Sequence of protein 2:
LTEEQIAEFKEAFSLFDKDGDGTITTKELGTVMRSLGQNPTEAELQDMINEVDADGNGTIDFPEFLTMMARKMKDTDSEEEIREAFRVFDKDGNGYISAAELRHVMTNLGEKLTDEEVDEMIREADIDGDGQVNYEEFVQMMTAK

The following describes two proteins that form a bound complex.

Sequence of protein 1:
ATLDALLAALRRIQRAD

Residue-level contacts at the interface:
Residue F98 in protein 2 is in contact with residue L3 in protein 1 (closest heavy-atom distance 4.3 Å).
Residue M151 in protein 2 interacts with residue R11 in protein 1 (closest heavy-atom distance 3.5 Å).
Residue M115 in protein 2 contacts residue A1 in protein 1 (closest heavy-atom distance 4.5 Å).
Residue K81 in protein 2 interacts with residue R12 in protein 1 (closest heavy-atom distance 3.4 Å).
Residue F25 in protein 2 is in contact with residue A9 in protein 1 (closest heavy-atom distance 3.7 Å).
Residue M77 in protein 2 interacts with residue I13 in protein 1 (closest heavy-atom distance 3.8 Å).
Residue E133 in protein 2 is in contact with residue T2 in protein 1 (closest heavy-atom distance 3.0 Å).
Residue M42 in protein 2 contacts residue L10 in protein 1 (closest heavy-atom distance 4.5 Å).
Residue M150 in protein 2 contacts residue D4 in protein 1 (closest heavy-atom distance 3.6 Å).
Residue D56 in protein 2 interacts with residue A16 in protein 1 (closest heavy-atom distance 3.4 Å).
Residue M57 in protein 2 is in contact with residue A16 in protein 1 (closest heavy-atom distance 4.3 Å).
Residue M115 in protein 2 is in contact with residue L6 in protein 1 (closest heavy-atom distance 3.7 Å).
Residue L38 in protein 2 contacts residue I13 in protein 1 (closest heavy-atom distance 3.6 Å).
Residue A21 in protein 2 contacts residue A9 in protein 1 (closest heavy-atom distance 4.4 Å).
Residue M130 in protein 2 interacts with residue T2 in protein 1 (closest heavy-atom distance 3.7 Å).
Residue F18 in protein 2 contacts residue A5 in protein 1 (closest heavy-atom distance 3.9 Å).
Residue F74 in protein 2 interacts with residue A9 in protein 1 (closest heavy-atom distance 3.8 Å).
Residue F25 in protein 2 contacts residue L10 in protein 1 (closest heavy-atom distance 3.8 Å).
Residue M77 in protein 2 interacts with residue R12 in protein 1 (closest heavy-atom distance 2.8 Å).
Residue M151 in protein 2 interacts with residue L7 in protein 1 (closest heavy-atom distance 4.3 Å).
Residue E60 in protein 2 interacts with residue A16 in protein 1 (closest heavy-atom distance 3.4 Å).
Residue M78 in protein 2 contacts residue A9 in protein 1 (closest heavy-atom distance 3.7 Å).
Residue E90 in protein 2 interacts with residue R11 in protein 1 (closest heavy-atom distance 3.2 Å).
Residue M42 in protein 2 is in contact with residue Q14 in protein 1 (closest heavy-atom distance 2.9 Å).
Residue M150 in protein 2 interacts with residue L7 in protein 1 (closest heavy-atom distance 3.5 Å).
Residue M130 in protein 2 is in contact with residue A1 in protein 1 (closest heavy-atom distance 3.7 Å).
Residue E133 in protein 2 contacts residue L3 in protein 1 (closest heavy-atom distance 3.1 Å).
Residue D86 in protein 2 is in contact with residue R11 in protein 1 (closest heavy-atom distance 2.5 Å).
Residue F98 in protein 2 interacts with residue L6 in protein 1 (closest heavy-atom distance 3.6 Å).
Residue M150 in protein 2 contacts residue L3 in protein 1 (closest heavy-atom distance 3.5 Å).
Residue V41 in protein 2 contacts residue L10 in protein 1 (closest heavy-atom distance 4.3 Å).
Residue Q47 in protein 2 is in contact with residue Q14 in protein 1 (closest heavy-atom distance 3.4 Å).
Residue R80 in protein 2 contacts residue R12 in protein 1 (closest heavy-atom distance 3.7 Å).
Residue V61 in protein 2 contacts residue I13 in protein 1 (closest heavy-atom distance 4.1 Å).
Residue A134 in protein 2 contacts residue L3 in protein 1 (closest heavy-atom distance 3.7 Å).
Residue M78 in protein 2 interacts with residue R12 in protein 1 (closest heavy-atom distance 2.6 Å).
Residue L118 in protein 2 contacts residue L6 in protein 1 (closest heavy-atom distance 4.0 Å).
Residue E133 in protein 2 contacts residue D4 in protein 1 (closest heavy-atom distance 3.0 Å).
Residue T85 in protein 2 contacts residue R11 in protein 1 (closest heavy-atom distance 3.7 Å).
Residue M77 in protein 2 contacts residue A9 in protein 1 (closest heavy-atom distance 4.2 Å).
Residue E17 in protein 2 contacts residue A1 in protein 1 (closest heavy-atom distance 4.2 Å).
Residue M78 in protein 2 interacts with residue A5 in protein 1 (closest heavy-atom distance 3.4 Å).
Residue E20 in protein 2 interacts with residue A1 in protein 1 (closest heavy-atom distance 3.6 Å).
Residue E60 in protein 2 contacts residue D17 in protein 1 (closest heavy-atom distance 3.2 Å).
Residue M57 in protein 2 contacts residue R15 in protein 1 (closest heavy-atom distance 4.1 Å).
Residue I69 in protein 2 interacts with residue I13 in protein 1 (closest heavy-atom distance 4.0 Å).
Residue M57 in protein 2 contacts residue Q14 in protein 1 (closest heavy-atom distance 3.6 Å).
Residue E17 in protein 2 is in contact with residue A5 in protein 1 (closest heavy-atom distance 4.1 Å).
Residue A79 in protein 2 interacts with residue R12 in protein 1 (closest heavy-atom distance 3.9 Å).
Residue L45 in protein 2 is in contact with residue L10 in protein 1 (closest heavy-atom distance 3.6 Å).
Residue M78 in protein 2 is in contact with residue A8 in protein 1 (closest heavy-atom distance 3.8 Å).
Residue F98 in protein 2 contacts residue L10 in protein 1 (closest heavy-atom distance 4.5 Å).
Residue F98 in protein 2 interacts with residue L7 in protein 1 (closest heavy-atom distance 3.5 Å).
Residue M130 in protein 2 contacts residue L3 in protein 1 (closest heavy-atom distance 3.3 Å).
Residue E17 in protein 2 contacts residue T2 in protein 1 (closest heavy-atom distance 3.8 Å).
Residue F25 in protein 2 is in contact with residue I13 in protein 1 (closest heavy-atom distance 4.3 Å).
Residue A21 in protein 2 contacts residue A5 in protein 1 (closest heavy-atom distance 4.3 Å).
Residue F147 in protein 2 interacts with residue L7 in protein 1 (closest heavy-atom distance 3.7 Å).
Residue E60 in protein 2 contacts residue R15 in protein 1 (closest heavy-atom distance 4.1 Å).
Residue M57 in protein 2 is in contact with residue I13 in protein 1 (closest heavy-atom distance 3.1 Å).